Sequence of the first protein:
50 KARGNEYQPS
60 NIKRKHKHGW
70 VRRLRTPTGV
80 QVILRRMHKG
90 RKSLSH

Sequence of the second protein:
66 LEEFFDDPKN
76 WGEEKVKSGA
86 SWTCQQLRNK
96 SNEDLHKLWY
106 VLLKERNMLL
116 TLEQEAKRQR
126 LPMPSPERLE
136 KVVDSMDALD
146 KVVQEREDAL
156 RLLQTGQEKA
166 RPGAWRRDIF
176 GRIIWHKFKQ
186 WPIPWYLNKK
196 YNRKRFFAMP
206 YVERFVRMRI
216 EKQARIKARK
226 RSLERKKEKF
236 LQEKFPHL

Residue-level contacts at the interface:
Residue F175 in the second protein is in contact with residue L73 in the first protein (closest heavy-atom distance 4.0 Å).
Residue V207 in the second protein is in contact with residue V79 in the first protein (closest heavy-atom distance 4.7 Å).
Residue F175 in the second protein is in contact with residue I82 in the first protein (closest heavy-atom distance 3.5 Å).
Residue F210 in the second protein interacts with residue L83 in the first protein (closest heavy-atom distance 3.4 Å).
Residue F175 in the second protein interacts with residue V79 in the first protein (closest heavy-atom distance 4.2 Å).
Residue I174 in the second protein contacts residue L73 in the first protein (closest heavy-atom distance 4.1 Å).
Residue Y206 in the second protein is in contact with residue V79 in the first protein (closest heavy-atom distance 3.4 Å).
Residue Y206 in the second protein interacts with residue P76 in the first protein (closest heavy-atom distance 3.3 Å).
Residue F210 in the second protein contacts residue Q80 in the first protein (closest heavy-atom distance 4.0 Å).
Residue V207 in the second protein is in contact with residue L83 in the first protein (closest heavy-atom distance 4.2 Å).
Residue K217 in the second protein is in contact with residue K88 in the first protein (closest heavy-atom distance 4.8 Å).
Residue I174 in the second protein is in contact with residue V79 in the first protein (closest heavy-atom distance 4.6 Å).
Residue R177 in the second protein interacts with residue M86 in the first protein (closest heavy-atom distance 3.5 Å).
Residue F175 in the second protein contacts residue L83 in the first protein (closest heavy-atom distance 3.8 Å).
Residue K217 in the second protein contacts residue H87 in the first protein (closest heavy-atom distance 3.5 Å).
Residue F175 in the second protein interacts with residue W69 in the first protein (closest heavy-atom distance 3.4 Å).
Residue Y206 in the second protein interacts with residue Q80 in the first protein (closest heavy-atom distance 3.8 Å).
Residue I174 in the second protein is in contact with residue L83 in the first protein (closest heavy-atom distance 4.9 Å).
Residue K217 in the second protein is in contact with residue G89 in the first protein (closest heavy-atom distance 4.4 Å).
Residue F175 in the second protein is in contact with residue M86 in the first protein (closest heavy-atom distance 3.8 Å).
Residue Y206 in the second protein contacts residue L83 in the first protein (closest heavy-atom distance 4.6 Å).
Residue M213 in the second protein interacts with residue H87 in the first protein (closest heavy-atom distance 3.5 Å).
Residue F210 in the second protein contacts residue R84 in the first protein (closest heavy-atom distance 4.1 Å).
Residue R214 in the second protein contacts residue L83 in the first protein (closest heavy-atom distance 4.7 Å).
Residue R214 in the second protein contacts residue H87 in the first protein (closest heavy-atom distance 4.6 Å).
Residue R198 in the second protein is in contact with residue R74 in the first protein (closest heavy-atom distance 3.6 Å).
Residue R214 in the second protein contacts residue M86 in the first protein (closest heavy-atom distance 3.5 Å).
Residue F210 in the second protein is in contact with residue H87 in the first protein (closest heavy-atom distance 5.0 Å).
Residue K217 in the second protein contacts residue M86 in the first protein (closest heavy-atom distance 3.5 Å).

These two protein chains interact to form a complex.